Sequence of protein 1:
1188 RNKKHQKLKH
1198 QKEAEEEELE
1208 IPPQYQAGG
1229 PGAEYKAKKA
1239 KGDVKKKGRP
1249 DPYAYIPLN

These two protein chains interact to form a complex.

Residue-level contacts at the interface:
Residue T179 in protein 2 contacts residue Q1211 in protein 1 (closest heavy-atom distance 3.3 Å).
Residue S194 in protein 2 is in contact with residue D1241 in protein 1 (closest heavy-atom distance 3.9 Å).
Residue G185 in protein 2 interacts with residue Y1253 in protein 1 (closest heavy-atom distance 3.6 Å).
Residue M187 in protein 2 is in contact with residue A1252 in protein 1 (closest heavy-atom distance 3.6 Å).
Residue L204 in protein 2 interacts with residue L1256 in protein 1 (closest heavy-atom distance 3.8 Å).
Residue S168 in protein 2 contacts residue E1203 in protein 1 (closest heavy-atom distance 3.2 Å).
Residue S168 in protein 2 contacts residue E1200 in protein 1 (closest heavy-atom distance 3.4 Å).
Residue V189 in protein 2 is in contact with residue P1250 in protein 1 (closest heavy-atom distance 4.5 Å).
Residue L202 in protein 2 contacts residue L1256 in protein 1 (closest heavy-atom distance 4.1 Å).
Residue E169 in protein 2 interacts with residue E1203 in protein 1 (closest heavy-atom distance 3.1 Å).
Residue V188 in protein 2 contacts residue Y1253 in protein 1 (closest heavy-atom distance 4.4 Å).
Residue P192 in protein 2 contacts residue A1252 in protein 1 (closest heavy-atom distance 4.7 Å).
Residue Y191 in protein 2 is in contact with residue D1241 in protein 1 (closest heavy-atom distance 3.3 Å).
Residue V188 in protein 2 is in contact with residue A1252 in protein 1 (closest heavy-atom distance 3.3 Å).
Residue P192 in protein 2 is in contact with residue Y1251 in protein 1 (closest heavy-atom distance 4.8 Å).
Residue G185 in protein 2 is in contact with residue L1256 in protein 1 (closest heavy-atom distance 2.4 Å).
Residue V188 in protein 2 contacts residue Y1251 in protein 1 (closest heavy-atom distance 3.8 Å).
Residue M187 in protein 2 is in contact with residue L1256 in protein 1 (closest heavy-atom distance 4.0 Å).
Residue S168 in protein 2 is in contact with residue E1204 in protein 1 (closest heavy-atom distance 4.7 Å).
Residue N193 in protein 2 contacts residue Y1233 in protein 1 (closest heavy-atom distance 3.1 Å).
Residue N193 in protein 2 contacts residue G1240 in protein 1 (closest heavy-atom distance 2.7 Å).
Residue Y191 in protein 2 contacts residue P1250 in protein 1 (closest heavy-atom distance 4.2 Å).
Residue S168 in protein 2 interacts with residue K1199 in protein 1 (closest heavy-atom distance 4.4 Å).
Residue R42 in protein 2 contacts residue D1249 in protein 1 (closest heavy-atom distance 4.8 Å).
Residue G186 in protein 2 interacts with residue L1256 in protein 1 (closest heavy-atom distance 3.5 Å).
Residue Y191 in protein 2 contacts residue K1243 in protein 1 (closest heavy-atom distance 3.2 Å).
Residue T175 in protein 2 is in contact with residue E1207 in protein 1 (closest heavy-atom distance 2.3 Å).
Residue N167 in protein 2 interacts with residue E1200 in protein 1 (closest heavy-atom distance 3.4 Å).
Residue G186 in protein 2 is in contact with residue I1254 in protein 1 (closest heavy-atom distance 3.5 Å).
Residue V189 in protein 2 contacts residue Y1251 in protein 1 (closest heavy-atom distance 3.5 Å).
Residue V189 in protein 2 is in contact with residue A1252 in protein 1 (closest heavy-atom distance 3.3 Å).
Residue P192 in protein 2 is in contact with residue G1230 in protein 1 (closest heavy-atom distance 4.5 Å).
Residue G185 in protein 2 interacts with residue P1255 in protein 1 (closest heavy-atom distance 3.3 Å).
Residue T176 in protein 2 contacts residue E1207 in protein 1 (closest heavy-atom distance 3.3 Å).
Residue S194 in protein 2 is in contact with residue G1240 in protein 1 (closest heavy-atom distance 4.6 Å).
Residue M187 in protein 2 is in contact with residue I1254 in protein 1 (closest heavy-atom distance 3.3 Å).
Residue M187 in protein 2 interacts with residue E1204 in protein 1 (closest heavy-atom distance 4.8 Å).
Residue G186 in protein 2 contacts residue P1255 in protein 1 (closest heavy-atom distance 3.9 Å).
Residue D190 in protein 2 is in contact with residue P1250 in protein 1 (closest heavy-atom distance 3.8 Å).
Residue M187 in protein 2 contacts residue Y1253 in protein 1 (closest heavy-atom distance 3.6 Å).
Residue N193 in protein 2 interacts with residue K1239 in protein 1 (closest heavy-atom distance 3.9 Å).
Residue G186 in protein 2 contacts residue Y1253 in protein 1 (closest heavy-atom distance 3.7 Å).
Residue N193 in protein 2 contacts residue K1234 in protein 1 (closest heavy-atom distance 3.5 Å).
Residue A195 in protein 2 interacts with residue K1239 in protein 1 (closest heavy-atom distance 3.8 Å).
Residue G185 in protein 2 is in contact with residue I1254 in protein 1 (closest heavy-atom distance 4.8 Å).
Residue L171 in protein 2 interacts with residue E1200 in protein 1 (closest heavy-atom distance 3.6 Å).
Residue A178 in protein 2 interacts with residue L1256 in protein 1 (closest heavy-atom distance 4.3 Å).
Residue T179 in protein 2 interacts with residue N1257 in protein 1 (closest heavy-atom distance 2.7 Å).
Residue T175 in protein 2 interacts with residue L1256 in protein 1 (closest heavy-atom distance 3.7 Å).
Residue N193 in protein 2 contacts residue D1241 in protein 1 (closest heavy-atom distance 3.0 Å).
Residue D190 in protein 2 interacts with residue Y1251 in protein 1 (closest heavy-atom distance 4.5 Å).
Residue E172 in protein 2 is in contact with residue E1207 in protein 1 (closest heavy-atom distance 2.9 Å).
Residue F183 in protein 2 interacts with residue N1257 in protein 1 (closest heavy-atom distance 4.7 Å).
Residue N167 in protein 2 interacts with residue K1199 in protein 1 (closest heavy-atom distance 4.8 Å).
Residue F205 in protein 2 interacts with residue Y1253 in protein 1 (closest heavy-atom distance 4.7 Å).
Residue E172 in protein 2 is in contact with residue E1203 in protein 1 (closest heavy-atom distance 3.3 Å).
Residue P192 in protein 2 contacts residue D1241 in protein 1 (closest heavy-atom distance 4.7 Å).
Residue L171 in protein 2 is in contact with residue E1207 in protein 1 (closest heavy-atom distance 4.4 Å).
Residue S194 in protein 2 interacts with residue K1239 in protein 1 (closest heavy-atom distance 4.2 Å).
Residue E169 in protein 2 interacts with residue K1199 in protein 1 (closest heavy-atom distance 3.8 Å).

Sequence of protein 2:
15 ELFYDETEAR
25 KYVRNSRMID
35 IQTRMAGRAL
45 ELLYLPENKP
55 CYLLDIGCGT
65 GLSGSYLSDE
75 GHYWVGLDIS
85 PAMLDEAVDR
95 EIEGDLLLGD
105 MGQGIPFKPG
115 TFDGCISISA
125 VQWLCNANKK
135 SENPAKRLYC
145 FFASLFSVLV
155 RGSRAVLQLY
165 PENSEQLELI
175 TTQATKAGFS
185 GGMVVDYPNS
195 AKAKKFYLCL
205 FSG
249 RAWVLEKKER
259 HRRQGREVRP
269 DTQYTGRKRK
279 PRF